Sequence of protein 1:
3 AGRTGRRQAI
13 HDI

The following describes two proteins that form a bound complex.

Residue-level contacts at the interface:
Residue R136 in protein 2 interacts with residue R5 in protein 1 (closest heavy-atom distance 4.6 Å).
Residue E206 in protein 2 contacts residue R9 in protein 1 (closest heavy-atom distance 3.5 Å).
Residue P239 in protein 2 interacts with residue R9 in protein 1 (closest heavy-atom distance 3.9 Å).
Residue S133 in protein 2 interacts with residue R8 in protein 1 (closest heavy-atom distance 3.8 Å).
Residue P246 in protein 2 interacts with residue R5 in protein 1 (closest heavy-atom distance 4.4 Å).
Residue Y207 in protein 2 contacts residue R9 in protein 1 (closest heavy-atom distance 4.0 Å).
Residue T204 in protein 2 contacts residue A11 in protein 1 (closest heavy-atom distance 3.6 Å).
Residue L201 in protein 2 contacts residue D14 in protein 1 (closest heavy-atom distance 3.2 Å).
Residue F190 in protein 2 is in contact with residue H13 in protein 1 (closest heavy-atom distance 4.5 Å).
Residue Y250 in protein 2 is in contact with residue I12 in protein 1 (closest heavy-atom distance 4.3 Å).
Residue E173 in protein 2 contacts residue G7 in protein 1 (closest heavy-atom distance 4.2 Å).
Residue D169 in protein 2 contacts residue A11 in protein 1 (closest heavy-atom distance 4.2 Å).
Residue P205 in protein 2 contacts residue R5 in protein 1 (closest heavy-atom distance 3.7 Å).
Residue C202 in protein 2 interacts with residue H13 in protein 1 (closest heavy-atom distance 4.3 Å).
Residue E233 in protein 2 contacts residue R9 in protein 1 (closest heavy-atom distance 2.9 Å).
Residue K171 in protein 2 interacts with residue Q10 in protein 1 (closest heavy-atom distance 4.0 Å).
Residue P172 in protein 2 contacts residue R9 in protein 1 (closest heavy-atom distance 3.5 Å).
Residue Y333 in protein 2 interacts with residue R8 in protein 1 (closest heavy-atom distance 3.3 Å).
Residue L201 in protein 2 is in contact with residue I12 in protein 1 (closest heavy-atom distance 3.9 Å).
Residue R136 in protein 2 interacts with residue T6 in protein 1 (closest heavy-atom distance 2.9 Å).
Residue A243 in protein 2 contacts residue G4 in protein 1 (closest heavy-atom distance 3.6 Å).
Residue F242 in protein 2 is in contact with residue G4 in protein 1 (closest heavy-atom distance 3.5 Å).
Residue C202 in protein 2 contacts residue I12 in protein 1 (closest heavy-atom distance 3.2 Å).
Residue D331 in protein 2 contacts residue R8 in protein 1 (closest heavy-atom distance 2.8 Å).
Residue P205 in protein 2 interacts with residue I12 in protein 1 (closest heavy-atom distance 4.2 Å).
Residue F132 in protein 2 interacts with residue R9 in protein 1 (closest heavy-atom distance 4.1 Å).
Residue T204 in protein 2 interacts with residue R9 in protein 1 (closest heavy-atom distance 3.7 Å).
Residue L208 in protein 2 is in contact with residue I12 in protein 1 (closest heavy-atom distance 4.6 Å).
Residue F242 in protein 2 interacts with residue T6 in protein 1 (closest heavy-atom distance 4.3 Å).
Residue T204 in protein 2 is in contact with residue Q10 in protein 1 (closest heavy-atom distance 3.9 Å).
Residue G203 in protein 2 contacts residue Q10 in protein 1 (closest heavy-atom distance 4.6 Å).
Residue G203 in protein 2 contacts residue A11 in protein 1 (closest heavy-atom distance 3.4 Å).
Residue F132 in protein 2 contacts residue R8 in protein 1 (closest heavy-atom distance 3.5 Å).
Residue F132 in protein 2 contacts residue T6 in protein 1 (closest heavy-atom distance 3.5 Å).
Residue F132 in protein 2 contacts residue G7 in protein 1 (closest heavy-atom distance 3.5 Å).
Residue F190 in protein 2 is in contact with residue A11 in protein 1 (closest heavy-atom distance 3.4 Å).
Residue F190 in protein 2 is in contact with residue I12 in protein 1 (closest heavy-atom distance 3.4 Å).
Residue L201 in protein 2 is in contact with residue H13 in protein 1 (closest heavy-atom distance 3.0 Å).
Residue F242 in protein 2 contacts residue R5 in protein 1 (closest heavy-atom distance 3.4 Å).
Residue K171 in protein 2 contacts residue A11 in protein 1 (closest heavy-atom distance 3.7 Å).
Residue I249 in protein 2 interacts with residue R5 in protein 1 (closest heavy-atom distance 4.0 Å).
Residue A243 in protein 2 contacts residue A3 in protein 1 (closest heavy-atom distance 3.4 Å).
Residue K171 in protein 2 is in contact with residue R9 in protein 1 (closest heavy-atom distance 2.8 Å).
Residue D244 in protein 2 interacts with residue G4 in protein 1 (closest heavy-atom distance 3.4 Å).
Residue R136 in protein 2 is in contact with residue R9 in protein 1 (closest heavy-atom distance 3.7 Å).
Residue E173 in protein 2 is in contact with residue R8 in protein 1 (closest heavy-atom distance 3.6 Å).
Residue Y250 in protein 2 is in contact with residue I15 in protein 1 (closest heavy-atom distance 4.1 Å).
Residue L201 in protein 2 interacts with residue I15 in protein 1 (closest heavy-atom distance 3.6 Å).
Residue F242 in protein 2 interacts with residue A3 in protein 1 (closest heavy-atom distance 3.8 Å).
Residue E206 in protein 2 interacts with residue R5 in protein 1 (closest heavy-atom distance 2.8 Å).
Residue E173 in protein 2 is in contact with residue R9 in protein 1 (closest heavy-atom distance 2.8 Å).
Residue D244 in protein 2 is in contact with residue A3 in protein 1 (closest heavy-atom distance 3.8 Å).
Residue D244 in protein 2 interacts with residue R5 in protein 1 (closest heavy-atom distance 3.6 Å).
Residue T204 in protein 2 contacts residue I12 in protein 1 (closest heavy-atom distance 4.7 Å).
Residue A243 in protein 2 contacts residue R5 in protein 1 (closest heavy-atom distance 3.6 Å).
Residue E130 in protein 2 contacts residue R8 in protein 1 (closest heavy-atom distance 2.8 Å).
Residue P205 in protein 2 interacts with residue Q10 in protein 1 (closest heavy-atom distance 3.9 Å).
Residue G203 in protein 2 interacts with residue I12 in protein 1 (closest heavy-atom distance 2.6 Å).
Residue T204 in protein 2 interacts with residue R5 in protein 1 (closest heavy-atom distance 4.7 Å).
Residue L208 in protein 2 is in contact with residue I15 in protein 1 (closest heavy-atom distance 3.8 Å).

Sequence of protein 2:
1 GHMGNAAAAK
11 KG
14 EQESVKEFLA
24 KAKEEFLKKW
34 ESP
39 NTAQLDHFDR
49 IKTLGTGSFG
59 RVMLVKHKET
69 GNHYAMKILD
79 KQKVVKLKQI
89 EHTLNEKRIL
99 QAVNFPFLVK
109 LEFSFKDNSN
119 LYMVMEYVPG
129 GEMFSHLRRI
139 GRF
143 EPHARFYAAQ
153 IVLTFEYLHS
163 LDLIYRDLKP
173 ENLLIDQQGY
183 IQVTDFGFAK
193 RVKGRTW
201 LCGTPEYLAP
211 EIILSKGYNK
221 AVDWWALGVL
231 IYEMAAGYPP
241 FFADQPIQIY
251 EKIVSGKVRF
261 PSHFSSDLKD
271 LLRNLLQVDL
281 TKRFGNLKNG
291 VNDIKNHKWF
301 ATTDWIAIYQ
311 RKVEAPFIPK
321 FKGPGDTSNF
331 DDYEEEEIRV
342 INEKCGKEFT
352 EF